These two protein chains interact to form a complex.

Sequence of protein 1:
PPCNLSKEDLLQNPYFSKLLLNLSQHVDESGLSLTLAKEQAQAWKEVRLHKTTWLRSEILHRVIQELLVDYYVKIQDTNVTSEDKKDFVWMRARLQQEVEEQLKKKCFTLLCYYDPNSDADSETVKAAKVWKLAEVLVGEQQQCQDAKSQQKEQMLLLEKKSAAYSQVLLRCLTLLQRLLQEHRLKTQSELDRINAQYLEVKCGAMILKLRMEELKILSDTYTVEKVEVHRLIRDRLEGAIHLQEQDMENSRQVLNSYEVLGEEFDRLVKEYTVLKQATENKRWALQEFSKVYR

Sequence of protein 2:
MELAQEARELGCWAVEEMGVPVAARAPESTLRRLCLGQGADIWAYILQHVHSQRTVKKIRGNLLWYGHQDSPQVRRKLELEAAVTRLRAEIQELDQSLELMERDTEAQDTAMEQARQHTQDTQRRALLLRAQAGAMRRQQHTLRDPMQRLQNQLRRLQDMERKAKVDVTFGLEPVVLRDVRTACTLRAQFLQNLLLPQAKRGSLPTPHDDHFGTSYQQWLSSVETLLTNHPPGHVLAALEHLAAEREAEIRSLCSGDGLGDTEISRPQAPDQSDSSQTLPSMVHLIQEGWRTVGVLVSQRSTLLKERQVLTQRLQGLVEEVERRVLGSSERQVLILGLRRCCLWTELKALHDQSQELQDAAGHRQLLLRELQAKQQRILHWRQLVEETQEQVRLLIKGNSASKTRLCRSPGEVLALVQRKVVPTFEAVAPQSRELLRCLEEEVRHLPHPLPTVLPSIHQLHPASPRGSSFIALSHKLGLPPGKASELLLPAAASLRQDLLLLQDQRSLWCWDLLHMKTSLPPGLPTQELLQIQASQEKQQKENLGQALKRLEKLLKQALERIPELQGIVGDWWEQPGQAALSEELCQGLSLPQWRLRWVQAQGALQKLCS

Contacts between the two chains:
Residue E509 in protein 2 contacts residue K75 in protein 1 (closest heavy-atom distance 3.2 Å).
Residue L531 in protein 2 is in contact with residue N28 in protein 1 (closest heavy-atom distance 3.4 Å).
Residue W532 in protein 2 contacts residue E183 in protein 1 (closest heavy-atom distance 3.2 Å).
Residue Q556 in protein 2 is in contact with residue L209 in protein 1 (closest heavy-atom distance 3.6 Å).
Residue L552 in protein 2 interacts with residue Q201 in protein 1 (closest heavy-atom distance 3.7 Å).
Residue L571 in protein 2 contacts residue L223 in protein 1 (closest heavy-atom distance 3.9 Å).
Residue C609 in protein 2 is in contact with residue R260 in protein 1 (closest heavy-atom distance 3.1 Å).
Residue L574 in protein 2 is in contact with residue L223 in protein 1 (closest heavy-atom distance 3.7 Å).
Residue W595 in protein 2 interacts with residue K250 in protein 1 (closest heavy-atom distance 3.9 Å).
Residue M539 in protein 2 interacts with residue S190 in protein 1 (closest heavy-atom distance 3.4 Å).
Residue S542 in protein 2 is in contact with residue L194 in protein 1 (closest heavy-atom distance 3.3 Å).
Residue R116 in protein 2 contacts residue Q89 in protein 1 (closest heavy-atom distance 3.9 Å).
Residue I591 in protein 2 is in contact with residue I241 in protein 1 (closest heavy-atom distance 3.7 Å).
Residue T549 in protein 2 interacts with residue L197 in protein 1 (closest heavy-atom distance 3.3 Å).
Residue L608 in protein 2 is in contact with residue L261 in protein 1 (closest heavy-atom distance 3.7 Å).
Residue Q520 in protein 2 interacts with residue S54 in protein 1 (closest heavy-atom distance 3.4 Å).
Residue L552 in protein 2 is in contact with residue Q205 in protein 1 (closest heavy-atom distance 3.7 Å).
Residue L577 in protein 2 is in contact with residue I231 in protein 1 (closest heavy-atom distance 3.7 Å).
Residue Q528 in protein 2 is in contact with residue L180 in protein 1 (closest heavy-atom distance 3.7 Å).
Residue L574 in protein 2 contacts residue C227 in protein 1 (closest heavy-atom distance 3.8 Å).
Residue I591 in protein 2 is in contact with residue E238 in protein 1 (closest heavy-atom distance 3.8 Å).
Residue L567 in protein 2 is in contact with residue R217 in protein 1 (closest heavy-atom distance 3.6 Å).
Residue L552 in protein 2 interacts with residue L204 in protein 1 (closest heavy-atom distance 3.7 Å).
Residue L537 in protein 2 interacts with residue P25 in protein 1 (closest heavy-atom distance 3.8 Å).
Residue S530 in protein 2 interacts with residue N28 in protein 1 (closest heavy-atom distance 3.4 Å).
Residue P599 in protein 2 is in contact with residue H254 in protein 1 (closest heavy-atom distance 3.6 Å).
Residue P544 in protein 2 interacts with residue Q201 in protein 1 (closest heavy-atom distance 3.2 Å).
Residue P545 in protein 2 interacts with residue Q201 in protein 1 (closest heavy-atom distance 3.0 Å).
Residue R116 in protein 2 contacts residue R86 in protein 1 (closest heavy-atom distance 3.2 Å).
Residue W532 in protein 2 is in contact with residue M179 in protein 1 (closest heavy-atom distance 3.4 Å).
Residue E113 in protein 2 contacts residue R86 in protein 1 (closest heavy-atom distance 2.5 Å).
Residue E560 in protein 2 contacts residue R208 in protein 1 (closest heavy-atom distance 2.6 Å).
Residue D535 in protein 2 contacts residue N28 in protein 1 (closest heavy-atom distance 3.7 Å).
Residue W534 in protein 2 is in contact with residue P25 in protein 1 (closest heavy-atom distance 3.2 Å).
Residue Q559 in protein 2 interacts with residue L209 in protein 1 (closest heavy-atom distance 3.0 Å).
Residue H538 in protein 2 interacts with residue P26 in protein 1 (closest heavy-atom distance 3.4 Å).
Residue L588 in protein 2 is in contact with residue L234 in protein 1 (closest heavy-atom distance 3.6 Å).
Residue W534 in protein 2 is in contact with residue N28 in protein 1 (closest heavy-atom distance 3.9 Å).
Residue Q563 in protein 2 is in contact with residue S213 in protein 1 (closest heavy-atom distance 3.5 Å).
Residue L567 in protein 2 interacts with residue A220 in protein 1 (closest heavy-atom distance 3.6 Å).
Residue W595 in protein 2 interacts with residue D244 in protein 1 (closest heavy-atom distance 3.4 Å).
Residue G600 in protein 2 contacts residue H254 in protein 1 (closest heavy-atom distance 3.9 Å).
Residue L531 in protein 2 contacts residue E183 in protein 1 (closest heavy-atom distance 3.3 Å).
Residue I555 in protein 2 interacts with residue L209 in protein 1 (closest heavy-atom distance 3.8 Å).
Residue L588 in protein 2 is in contact with residue E238 in protein 1 (closest heavy-atom distance 3.8 Å).
Residue Q563 in protein 2 is in contact with residue D216 in protein 1 (closest heavy-atom distance 2.4 Å).
Residue A581 in protein 2 contacts residue L234 in protein 1 (closest heavy-atom distance 3.7 Å).
Residue L574 in protein 2 contacts residue E224 in protein 1 (closest heavy-atom distance 3.6 Å).
Residue L567 in protein 2 is in contact with residue D216 in protein 1 (closest heavy-atom distance 3.5 Å).
Residue L547 in protein 2 interacts with residue Q201 in protein 1 (closest heavy-atom distance 3.8 Å).
Residue V592 in protein 2 interacts with residue I241 in protein 1 (closest heavy-atom distance 3.7 Å).
Residue W534 in protein 2 contacts residue C27 in protein 1 (closest heavy-atom distance 3.5 Å).
Residue R124 in protein 2 interacts with residue Q89 in protein 1 (closest heavy-atom distance 3.7 Å).
Residue L524 in protein 2 is in contact with residue K176 in protein 1 (closest heavy-atom distance 3.7 Å).
Residue Q556 in protein 2 interacts with residue L204 in protein 1 (closest heavy-atom distance 3.8 Å).
Residue W595 in protein 2 interacts with residue T245 in protein 1 (closest heavy-atom distance 3.4 Å).
Residue L578 in protein 2 is in contact with residue C227 in protein 1 (closest heavy-atom distance 3.7 Å).
Residue Q559 in protein 2 is in contact with residue K210 in protein 1 (closest heavy-atom distance 3.2 Å).
Residue P544 in protein 2 contacts residue L194 in protein 1 (closest heavy-atom distance 3.9 Å).
Residue Q120 in protein 2 contacts residue Q89 in protein 1 (closest heavy-atom distance 2.5 Å).